These two protein chains interact to form a complex.

Sequence of protein 1:
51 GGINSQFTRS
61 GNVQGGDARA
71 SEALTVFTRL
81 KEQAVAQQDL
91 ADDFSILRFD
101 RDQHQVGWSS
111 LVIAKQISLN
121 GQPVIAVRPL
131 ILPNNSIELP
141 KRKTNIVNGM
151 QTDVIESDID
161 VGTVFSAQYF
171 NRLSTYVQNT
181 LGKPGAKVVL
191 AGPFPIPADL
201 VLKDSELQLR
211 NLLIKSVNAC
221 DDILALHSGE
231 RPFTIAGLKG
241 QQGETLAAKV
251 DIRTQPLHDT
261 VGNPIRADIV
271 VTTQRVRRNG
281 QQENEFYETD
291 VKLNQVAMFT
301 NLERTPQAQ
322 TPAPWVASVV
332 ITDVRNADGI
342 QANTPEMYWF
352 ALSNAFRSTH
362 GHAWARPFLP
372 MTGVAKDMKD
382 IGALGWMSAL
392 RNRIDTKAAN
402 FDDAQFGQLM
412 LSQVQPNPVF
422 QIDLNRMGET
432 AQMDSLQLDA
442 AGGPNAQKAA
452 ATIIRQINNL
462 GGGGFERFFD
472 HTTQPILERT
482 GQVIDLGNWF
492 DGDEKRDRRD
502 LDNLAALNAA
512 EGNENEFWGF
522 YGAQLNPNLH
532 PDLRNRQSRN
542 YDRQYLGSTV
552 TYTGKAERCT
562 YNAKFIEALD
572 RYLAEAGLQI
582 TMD

Sequence of protein 2:
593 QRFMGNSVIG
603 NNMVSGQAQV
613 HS

Residue-level contacts at the interface:
Residue V327 in protein 1 is in contact with residue M605 in protein 2 (closest heavy-atom distance 3.3 Å).
Residue N418 in protein 1 contacts residue V606 in protein 2 (closest heavy-atom distance 3.4 Å).
Residue R304 in protein 1 is in contact with residue M596 in protein 2 (closest heavy-atom distance 4.1 Å).
Residue F357 in protein 1 interacts with residue V606 in protein 2 (closest heavy-atom distance 3.7 Å).
Residue Y522 in protein 1 interacts with residue F595 in protein 2 (closest heavy-atom distance 3.5 Å).
Residue I581 in protein 1 is in contact with residue V612 in protein 2 (closest heavy-atom distance 3.9 Å).
Residue W519 in protein 1 contacts residue M596 in protein 2 (closest heavy-atom distance 3.0 Å).
Residue M583 in protein 1 interacts with residue S614 in protein 2 (closest heavy-atom distance 3.8 Å).
Residue N527 in protein 1 contacts residue F595 in protein 2 (closest heavy-atom distance 4.0 Å).
Residue I581 in protein 1 interacts with residue S614 in protein 2 (closest heavy-atom distance 3.9 Å).
Residue P306 in protein 1 contacts residue N598 in protein 2 (closest heavy-atom distance 3.2 Å).
Residue W519 in protein 1 interacts with residue R594 in protein 2 (closest heavy-atom distance 4.4 Å).
Residue R304 in protein 1 contacts residue G597 in protein 2 (closest heavy-atom distance 3.7 Å).
Residue H361 in protein 1 contacts residue A610 in protein 2 (closest heavy-atom distance 4.0 Å).
Residue P528 in protein 1 interacts with residue F595 in protein 2 (closest heavy-atom distance 4.4 Å).
Residue R358 in protein 1 interacts with residue V612 in protein 2 (closest heavy-atom distance 4.3 Å).
Residue Q580 in protein 1 contacts residue H613 in protein 2 (closest heavy-atom distance 3.7 Å).
Residue P419 in protein 1 contacts residue V606 in protein 2 (closest heavy-atom distance 4.3 Å).
Residue N563 in protein 1 contacts residue N604 in protein 2 (closest heavy-atom distance 3.8 Å).
Residue N529 in protein 1 is in contact with residue Q593 in protein 2 (closest heavy-atom distance 4.3 Å).
Residue T360 in protein 1 contacts residue Q609 in protein 2 (closest heavy-atom distance 4.1 Å).
Residue Y562 in protein 1 contacts residue N604 in protein 2 (closest heavy-atom distance 4.1 Å).
Residue F357 in protein 1 contacts residue Q609 in protein 2 (closest heavy-atom distance 4.0 Å).
Residue E568 in protein 1 contacts residue G608 in protein 2 (closest heavy-atom distance 3.6 Å).
Residue H361 in protein 1 contacts residue V612 in protein 2 (closest heavy-atom distance 3.6 Å).
Residue F357 in protein 1 is in contact with residue A610 in protein 2 (closest heavy-atom distance 3.6 Å).
Residue L526 in protein 1 contacts residue F595 in protein 2 (closest heavy-atom distance 3.4 Å).
Residue N418 in protein 1 is in contact with residue M605 in protein 2 (closest heavy-atom distance 4.0 Å).
Residue G523 in protein 1 contacts residue F595 in protein 2 (closest heavy-atom distance 3.6 Å).
Residue T582 in protein 1 is in contact with residue H613 in protein 2 (closest heavy-atom distance 3.7 Å).
Residue A575 in protein 1 interacts with residue Q611 in protein 2 (closest heavy-atom distance 3.4 Å).
Residue Y522 in protein 1 contacts residue G597 in protein 2 (closest heavy-atom distance 4.3 Å).
Residue A564 in protein 1 contacts residue N604 in protein 2 (closest heavy-atom distance 4.1 Å).
Residue Q422 in protein 1 interacts with residue I601 in protein 2 (closest heavy-atom distance 3.9 Å).
Residue T582 in protein 1 interacts with residue S614 in protein 2 (closest heavy-atom distance 3.7 Å).
Residue T360 in protein 1 contacts residue A610 in protein 2 (closest heavy-atom distance 3.6 Å).
Residue V420 in protein 1 is in contact with residue I601 in protein 2 (closest heavy-atom distance 3.9 Å).
Residue P306 in protein 1 contacts residue M596 in protein 2 (closest heavy-atom distance 3.5 Å).
Residue D571 in protein 1 contacts residue Q611 in protein 2 (closest heavy-atom distance 4.0 Å).
Residue F421 in protein 1 is in contact with residue V606 in protein 2 (closest heavy-atom distance 3.9 Å).
Residue E568 in protein 1 contacts residue V606 in protein 2 (closest heavy-atom distance 3.6 Å).
Residue T561 in protein 1 is in contact with residue I601 in protein 2 (closest heavy-atom distance 4.3 Å).
Residue Y522 in protein 1 is in contact with residue N598 in protein 2 (closest heavy-atom distance 4.5 Å).
Residue L526 in protein 1 contacts residue N598 in protein 2 (closest heavy-atom distance 4.1 Å).
Residue T561 in protein 1 contacts residue N604 in protein 2 (closest heavy-atom distance 3.6 Å).
Residue V420 in protein 1 interacts with residue M605 in protein 2 (closest heavy-atom distance 3.8 Å).
Residue E568 in protein 1 is in contact with residue S607 in protein 2 (closest heavy-atom distance 3.0 Å).
Residue A564 in protein 1 interacts with residue M605 in protein 2 (closest heavy-atom distance 3.6 Å).
Residue R358 in protein 1 interacts with residue A610 in protein 2 (closest heavy-atom distance 4.0 Å).
Residue I581 in protein 1 is in contact with residue H613 in protein 2 (closest heavy-atom distance 3.1 Å).
Residue P419 in protein 1 is in contact with residue M605 in protein 2 (closest heavy-atom distance 4.3 Å).
Residue V327 in protein 1 contacts residue I601 in protein 2 (closest heavy-atom distance 4.2 Å).
Residue R304 in protein 1 interacts with residue N598 in protein 2 (closest heavy-atom distance 3.6 Å).
Residue P306 in protein 1 contacts residue S599 in protein 2 (closest heavy-atom distance 3.9 Å).
Residue T305 in protein 1 is in contact with residue N598 in protein 2 (closest heavy-atom distance 4.0 Å).
Residue H361 in protein 1 contacts residue Q609 in protein 2 (closest heavy-atom distance 3.1 Å).
Residue M583 in protein 1 interacts with residue V612 in protein 2 (closest heavy-atom distance 3.5 Å).
Residue V420 in protein 1 is in contact with residue N604 in protein 2 (closest heavy-atom distance 4.2 Å).
Residue P306 in protein 1 is in contact with residue G597 in protein 2 (closest heavy-atom distance 3.7 Å).
Residue W519 in protein 1 interacts with residue F595 in protein 2 (closest heavy-atom distance 2.4 Å).